Sequence of the second protein:
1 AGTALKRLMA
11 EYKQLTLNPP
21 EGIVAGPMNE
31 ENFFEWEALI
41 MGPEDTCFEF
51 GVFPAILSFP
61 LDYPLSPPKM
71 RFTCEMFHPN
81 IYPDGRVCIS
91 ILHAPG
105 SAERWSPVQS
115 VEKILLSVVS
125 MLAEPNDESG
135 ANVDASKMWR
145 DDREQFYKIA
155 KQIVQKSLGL

Sequence of the first protein:
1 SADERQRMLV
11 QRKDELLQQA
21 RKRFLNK

These two protein chains interact to form a complex.

Residue-level contacts at the interface:
Residue F50 in the second protein interacts with residue K27 in the first protein (closest heavy-atom distance 3.6 Å).
Residue L39 in the second protein contacts residue L16 in the first protein (closest heavy-atom distance 3.5 Å).
Residue M41 in the second protein is in contact with residue L16 in the first protein (closest heavy-atom distance 3.5 Å).
Residue L162 in the second protein is in contact with residue L17 in the first protein (closest heavy-atom distance 3.4 Å).
Residue L15 in the second protein contacts residue R12 in the first protein (closest heavy-atom distance 3.1 Å).
Residue L164 in the second protein is in contact with residue F24 in the first protein (closest heavy-atom distance 3.7 Å).
Residue N29 in the second protein contacts residue Q6 in the first protein (closest heavy-atom distance 2.9 Å).
Residue E30 in the second protein interacts with residue Q6 in the first protein (closest heavy-atom distance 3.3 Å).
Residue F50 in the second protein interacts with residue A20 in the first protein (closest heavy-atom distance 3.2 Å).
Residue S161 in the second protein is in contact with residue L17 in the first protein (closest heavy-atom distance 4.6 Å).
Residue V24 in the second protein is in contact with residue L9 in the first protein (closest heavy-atom distance 3.6 Å).
Residue E30 in the second protein interacts with residue R5 in the first protein (closest heavy-atom distance 2.6 Å).
Residue Y12 in the second protein is in contact with residue Q6 in the first protein (closest heavy-atom distance 4.8 Å).
Residue V52 in the second protein interacts with residue L17 in the first protein (closest heavy-atom distance 3.2 Å).
Residue E49 in the second protein interacts with residue F24 in the first protein (closest heavy-atom distance 4.5 Å).
Residue G51 in the second protein contacts residue A20 in the first protein (closest heavy-atom distance 4.9 Å).
Residue V52 in the second protein contacts residue K13 in the first protein (closest heavy-atom distance 5.0 Å).
Residue E44 in the second protein interacts with residue K27 in the first protein (closest heavy-atom distance 2.8 Å).
Residue V52 in the second protein interacts with residue A20 in the first protein (closest heavy-atom distance 3.3 Å).
Residue V24 in the second protein contacts residue R12 in the first protein (closest heavy-atom distance 3.4 Å).
Residue Y12 in the second protein interacts with residue R5 in the first protein (closest heavy-atom distance 3.7 Å).
Residue D45 in the second protein interacts with residue K27 in the first protein (closest heavy-atom distance 4.6 Å).
Residue Y12 in the second protein interacts with residue L9 in the first protein (closest heavy-atom distance 3.8 Å).
Residue L164 in the second protein is in contact with residue R21 in the first protein (closest heavy-atom distance 3.5 Å).
Residue I23 in the second protein contacts residue R12 in the first protein (closest heavy-atom distance 3.7 Å).
Residue E44 in the second protein interacts with residue R23 in the first protein (closest heavy-atom distance 2.7 Å).
Residue A25 in the second protein interacts with residue L9 in the first protein (closest heavy-atom distance 3.9 Å).
Residue L162 in the second protein is in contact with residue R21 in the first protein (closest heavy-atom distance 2.7 Å).
Residue E37 in the second protein is in contact with residue K13 in the first protein (closest heavy-atom distance 2.6 Å).
Residue V24 in the second protein interacts with residue K13 in the first protein (closest heavy-atom distance 3.2 Å).
Residue V24 in the second protein contacts residue L16 in the first protein (closest heavy-atom distance 3.7 Å).
Residue L162 in the second protein is in contact with residue A20 in the first protein (closest heavy-atom distance 3.3 Å).
Residue F50 in the second protein contacts residue R23 in the first protein (closest heavy-atom distance 3.3 Å).
Residue P19 in the second protein is in contact with residue R12 in the first protein (closest heavy-atom distance 3.2 Å).
Residue F50 in the second protein is in contact with residue F24 in the first protein (closest heavy-atom distance 3.5 Å).
Residue L162 in the second protein contacts residue F24 in the first protein (closest heavy-atom distance 3.4 Å).
Residue G22 in the second protein interacts with residue L16 in the first protein (closest heavy-atom distance 3.3 Å).
Residue L39 in the second protein contacts residue K13 in the first protein (closest heavy-atom distance 3.1 Å).
Residue T16 in the second protein interacts with residue M8 in the first protein (closest heavy-atom distance 3.8 Å).
Residue G163 in the second protein interacts with residue R21 in the first protein (closest heavy-atom distance 3.2 Å).
Residue M41 in the second protein is in contact with residue A20 in the first protein (closest heavy-atom distance 3.6 Å).
Residue M28 in the second protein is in contact with residue Q6 in the first protein (closest heavy-atom distance 4.3 Å).
Residue V52 in the second protein is in contact with residue L16 in the first protein (closest heavy-atom distance 3.9 Å).
Residue P27 in the second protein interacts with residue L9 in the first protein (closest heavy-atom distance 3.9 Å).
Residue T16 in the second protein interacts with residue R12 in the first protein (closest heavy-atom distance 3.3 Å).
Residue I23 in the second protein contacts residue L16 in the first protein (closest heavy-atom distance 4.5 Å).
Residue Q159 in the second protein contacts residue F24 in the first protein (closest heavy-atom distance 2.9 Å).
Residue L39 in the second protein contacts residue L17 in the first protein (closest heavy-atom distance 4.7 Å).
Residue E30 in the second protein contacts residue S1 in the first protein (closest heavy-atom distance 4.0 Å).
Residue L39 in the second protein interacts with residue D14 in the first protein (closest heavy-atom distance 4.9 Å).
Residue E30 in the second protein interacts with residue A2 in the first protein (closest heavy-atom distance 3.1 Å).
Residue G26 in the second protein contacts residue L9 in the first protein (closest heavy-atom distance 3.7 Å).
Residue L164 in the second protein contacts residue L25 in the first protein (closest heavy-atom distance 3.5 Å).
Residue P20 in the second protein interacts with residue R12 in the first protein (closest heavy-atom distance 4.9 Å).
Residue A25 in the second protein contacts residue R12 in the first protein (closest heavy-atom distance 4.5 Å).
Residue E49 in the second protein is in contact with residue K27 in the first protein (closest heavy-atom distance 2.8 Å).
Residue V158 in the second protein interacts with residue F24 in the first protein (closest heavy-atom distance 3.7 Å).
Residue K155 in the second protein is in contact with residue F24 in the first protein (closest heavy-atom distance 4.7 Å).